Sequence of chain B:
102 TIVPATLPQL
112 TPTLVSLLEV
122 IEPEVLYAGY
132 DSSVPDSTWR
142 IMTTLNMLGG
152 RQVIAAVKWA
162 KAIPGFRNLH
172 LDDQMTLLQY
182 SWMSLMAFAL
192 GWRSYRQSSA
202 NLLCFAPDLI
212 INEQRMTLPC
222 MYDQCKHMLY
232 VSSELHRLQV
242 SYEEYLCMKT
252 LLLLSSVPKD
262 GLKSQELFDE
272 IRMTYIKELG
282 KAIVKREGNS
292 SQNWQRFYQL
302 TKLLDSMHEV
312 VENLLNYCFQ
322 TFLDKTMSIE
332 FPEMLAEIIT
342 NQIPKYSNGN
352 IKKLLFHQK

Sequence of chain A:
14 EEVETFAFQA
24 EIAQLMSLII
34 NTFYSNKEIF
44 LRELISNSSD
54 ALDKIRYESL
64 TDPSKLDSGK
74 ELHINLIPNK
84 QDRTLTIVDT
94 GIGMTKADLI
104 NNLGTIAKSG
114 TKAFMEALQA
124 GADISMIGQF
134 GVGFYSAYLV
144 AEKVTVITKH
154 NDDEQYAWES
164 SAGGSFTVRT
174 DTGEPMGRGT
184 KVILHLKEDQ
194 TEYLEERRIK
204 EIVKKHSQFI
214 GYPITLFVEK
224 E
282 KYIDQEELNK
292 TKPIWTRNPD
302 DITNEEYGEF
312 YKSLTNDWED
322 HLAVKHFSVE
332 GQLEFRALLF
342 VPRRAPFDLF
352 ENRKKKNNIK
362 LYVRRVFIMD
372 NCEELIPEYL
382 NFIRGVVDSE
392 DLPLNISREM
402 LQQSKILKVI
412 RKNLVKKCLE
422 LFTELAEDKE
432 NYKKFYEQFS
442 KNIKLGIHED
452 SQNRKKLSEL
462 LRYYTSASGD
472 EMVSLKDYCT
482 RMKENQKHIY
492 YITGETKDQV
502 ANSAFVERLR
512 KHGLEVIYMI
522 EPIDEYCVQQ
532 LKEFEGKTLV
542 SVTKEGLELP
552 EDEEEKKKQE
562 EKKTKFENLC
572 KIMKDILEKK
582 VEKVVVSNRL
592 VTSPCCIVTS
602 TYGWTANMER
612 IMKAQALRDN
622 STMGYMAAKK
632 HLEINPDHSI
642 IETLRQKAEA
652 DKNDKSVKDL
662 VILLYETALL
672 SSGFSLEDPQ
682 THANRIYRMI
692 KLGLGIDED

This data describes a binding interaction between two proteins.

Interface contacts:
Residue E352 in chain A contacts residue N294 in chain B (closest heavy-atom distance 3.9 Å).
Residue R345 in chain A interacts with residue D270 in chain B (closest heavy-atom distance 3.5 Å).
Residue R200 in chain A is in contact with residue Q296 in chain B (closest heavy-atom distance 2.8 Å).
Residue Q616 in chain A contacts residue T107 in chain B (closest heavy-atom distance 4.5 Å).
Residue S314 in chain A is in contact with residue K360 in chain B (closest heavy-atom distance 4.3 Å).
Residue M613 in chain A is in contact with residue I103 in chain B (closest heavy-atom distance 4.3 Å).
Residue E310 in chain A is in contact with residue K360 in chain B (closest heavy-atom distance 2.9 Å).
Residue N317 in chain A is in contact with residue W295 in chain B (closest heavy-atom distance 5.0 Å).
Residue Q616 in chain A is in contact with residue A106 in chain B (closest heavy-atom distance 3.3 Å).
Residue W319 in chain A is in contact with residue F357 in chain B (closest heavy-atom distance 3.4 Å).
Residue L350 in chain A is in contact with residue V285 in chain B (closest heavy-atom distance 4.7 Å).
Residue F351 in chain A contacts residue F298 in chain B (closest heavy-atom distance 3.5 Å).
Residue F351 in chain A is in contact with residue W295 in chain B (closest heavy-atom distance 3.5 Å).
Residue Q616 in chain A interacts with residue P105 in chain B (closest heavy-atom distance 4.6 Å).
Residue L350 in chain A contacts residue K282 in chain B (closest heavy-atom distance 4.7 Å).
Residue R200 in chain A contacts residue S292 in chain B (closest heavy-atom distance 3.1 Å).
Residue F348 in chain A contacts residue K278 in chain B (closest heavy-atom distance 3.7 Å).
Residue Y527 in chain A contacts residue P105 in chain B (closest heavy-atom distance 3.6 Å).
Residue L350 in chain A interacts with residue F298 in chain B (closest heavy-atom distance 3.7 Å).
Residue F348 in chain A is in contact with residue I277 in chain B (closest heavy-atom distance 4.9 Å).
Residue F351 in chain A interacts with residue N294 in chain B (closest heavy-atom distance 3.4 Å).
Residue N353 in chain A is in contact with residue W295 in chain B (closest heavy-atom distance 4.4 Å).
Residue E352 in chain A is in contact with residue V285 in chain B (closest heavy-atom distance 4.0 Å).
Residue F351 in chain A is in contact with residue I284 in chain B (closest heavy-atom distance 4.0 Å).
Residue L618 in chain A is in contact with residue T107 in chain B (closest heavy-atom distance 3.8 Å).
Residue M627 in chain A contacts residue I103 in chain B (closest heavy-atom distance 3.6 Å).
Residue E320 in chain A interacts with residue R273 in chain B (closest heavy-atom distance 4.3 Å).
Residue Q530 in chain A contacts residue I103 in chain B (closest heavy-atom distance 4.0 Å).
Residue M609 in chain A interacts with residue I103 in chain B (closest heavy-atom distance 4.3 Å).
Residue F348 in chain A interacts with residue M274 in chain B (closest heavy-atom distance 3.4 Å).
Residue F351 in chain A interacts with residue G281 in chain B (closest heavy-atom distance 3.5 Å).
Residue H449 in chain A is in contact with residue V104 in chain B (closest heavy-atom distance 3.9 Å).
Residue L446 in chain A is in contact with residue P105 in chain B (closest heavy-atom distance 4.6 Å).
Residue Y527 in chain A is in contact with residue V104 in chain B (closest heavy-atom distance 3.6 Å).
Residue F351 in chain A is in contact with residue S291 in chain B (closest heavy-atom distance 4.8 Å).
Residue E352 in chain A interacts with residue N290 in chain B (closest heavy-atom distance 3.7 Å).
Residue Y527 in chain A interacts with residue A106 in chain B (closest heavy-atom distance 4.8 Å).
Residue H449 in chain A interacts with residue I103 in chain B (closest heavy-atom distance 3.4 Å).
Residue L350 in chain A contacts residue K278 in chain B (closest heavy-atom distance 4.1 Å).
Residue W605 in chain A contacts residue I103 in chain B (closest heavy-atom distance 4.2 Å).
Residue R200 in chain A interacts with residue Q293 in chain B (closest heavy-atom distance 3.4 Å).
Residue L618 in chain A contacts residue A106 in chain B (closest heavy-atom distance 4.8 Å).
Residue N317 in chain A interacts with residue Y299 in chain B (closest heavy-atom distance 3.7 Å).
Residue I524 in chain A contacts residue P105 in chain B (closest heavy-atom distance 4.1 Å).
Residue W319 in chain A interacts with residue I277 in chain B (closest heavy-atom distance 4.2 Å).
Residue E204 in chain A contacts residue S292 in chain B (closest heavy-atom distance 2.9 Å).
Residue Y527 in chain A contacts residue I103 in chain B (closest heavy-atom distance 3.8 Å).
Residue F351 in chain A is in contact with residue V285 in chain B (closest heavy-atom distance 3.8 Å).
Residue L350 in chain A interacts with residue I277 in chain B (closest heavy-atom distance 3.6 Å).
Residue W319 in chain A contacts residue M274 in chain B (closest heavy-atom distance 3.9 Å).
Residue L350 in chain A is in contact with residue G281 in chain B (closest heavy-atom distance 4.0 Å).
Residue E352 in chain A is in contact with residue S291 in chain B (closest heavy-atom distance 4.2 Å).
Residue H449 in chain A is in contact with residue P105 in chain B (closest heavy-atom distance 3.7 Å).
Residue E352 in chain A interacts with residue W295 in chain B (closest heavy-atom distance 3.6 Å).